This data describes a binding interaction between two proteins.

Residue-level contacts at the interface:
Residue I418 in protein 2 interacts with residue A9 in protein 1 (closest heavy-atom distance 4.0 Å).
Residue D447 in protein 2 interacts with residue T37 in protein 1 (closest heavy-atom distance 3.0 Å).
Residue T410 in protein 2 is in contact with residue S2 in protein 1 (closest heavy-atom distance 3.9 Å).
Residue W417 in protein 2 interacts with residue I10 in protein 1 (closest heavy-atom distance 3.7 Å).
Residue Y461 in protein 2 contacts residue V24 in protein 1 (closest heavy-atom distance 3.6 Å).
Residue Y461 in protein 2 contacts residue S25 in protein 1 (closest heavy-atom distance 4.5 Å).
Residue M40 in protein 2 contacts residue V24 in protein 1 (closest heavy-atom distance 3.4 Å).
Residue I414 in protein 2 is in contact with residue I6 in protein 1 (closest heavy-atom distance 3.7 Å).
Residue F458 in protein 2 interacts with residue F14 in protein 1 (closest heavy-atom distance 3.6 Å).
Residue F458 in protein 2 contacts residue A17 in protein 1 (closest heavy-atom distance 3.5 Å).
Residue R44 in protein 2 interacts with residue E26 in protein 1 (closest heavy-atom distance 3.5 Å).
Residue P45 in protein 2 interacts with residue P35 in protein 1 (closest heavy-atom distance 3.3 Å).
Residue I414 in protein 2 contacts residue Y5 in protein 1 (closest heavy-atom distance 4.0 Å).
Residue I49 in protein 2 is in contact with residue G32 in protein 1 (closest heavy-atom distance 4.9 Å).
Residue P45 in protein 2 interacts with residue I38 in protein 1 (closest heavy-atom distance 4.6 Å).
Residue I418 in protein 2 is in contact with residue S13 in protein 1 (closest heavy-atom distance 3.5 Å).
Residue Q48 in protein 2 interacts with residue G31 in protein 1 (closest heavy-atom distance 2.8 Å).
Residue F421 in protein 2 contacts residue I10 in protein 1 (closest heavy-atom distance 4.9 Å).
Residue Q48 in protein 2 interacts with residue S33 in protein 1 (closest heavy-atom distance 3.0 Å).
Residue Q413 in protein 2 interacts with residue I6 in protein 1 (closest heavy-atom distance 3.5 Å).
Residue R44 in protein 2 interacts with residue S25 in protein 1 (closest heavy-atom distance 3.5 Å).
Residue D447 in protein 2 is in contact with residue P35 in protein 1 (closest heavy-atom distance 4.9 Å).
Residue D47 in protein 2 is in contact with residue G32 in protein 1 (closest heavy-atom distance 3.8 Å).
Residue Q48 in protein 2 interacts with residue G32 in protein 1 (closest heavy-atom distance 3.0 Å).
Residue I462 in protein 2 is in contact with residue S13 in protein 1 (closest heavy-atom distance 3.5 Å).
Residue I49 in protein 2 interacts with residue G31 in protein 1 (closest heavy-atom distance 3.5 Å).
Residue D447 in protein 2 is in contact with residue I38 in protein 1 (closest heavy-atom distance 3.5 Å).
Residue R44 in protein 2 is in contact with residue D21 in protein 1 (closest heavy-atom distance 3.5 Å).
Residue Q48 in protein 2 interacts with residue S25 in protein 1 (closest heavy-atom distance 4.5 Å).
Residue A43 in protein 2 contacts residue S25 in protein 1 (closest heavy-atom distance 3.2 Å).
Residue W417 in protein 2 interacts with residue I6 in protein 1 (closest heavy-atom distance 3.5 Å).
Residue I418 in protein 2 is in contact with residue I10 in protein 1 (closest heavy-atom distance 3.5 Å).
Residue Y461 in protein 2 is in contact with residue D21 in protein 1 (closest heavy-atom distance 3.6 Å).
Residue V465 in protein 2 contacts residue S13 in protein 1 (closest heavy-atom distance 3.7 Å).
Residue I49 in protein 2 is in contact with residue F30 in protein 1 (closest heavy-atom distance 4.0 Å).
Residue M40 in protein 2 is in contact with residue F30 in protein 1 (closest heavy-atom distance 3.4 Å).
Residue P45 in protein 2 interacts with residue T34 in protein 1 (closest heavy-atom distance 4.8 Å).
Residue Q413 in protein 2 is in contact with residue S2 in protein 1 (closest heavy-atom distance 4.3 Å).
Residue M40 in protein 2 is in contact with residue S25 in protein 1 (closest heavy-atom distance 4.6 Å).
Residue I462 in protein 2 is in contact with residue F14 in protein 1 (closest heavy-atom distance 3.6 Å).
Residue F421 in protein 2 is in contact with residue F14 in protein 1 (closest heavy-atom distance 4.3 Å).
Residue D47 in protein 2 is in contact with residue S33 in protein 1 (closest heavy-atom distance 3.0 Å).
Residue V465 in protein 2 contacts residue I16 in protein 1 (closest heavy-atom distance 4.0 Å).
Residue Q48 in protein 2 is in contact with residue F30 in protein 1 (closest heavy-atom distance 4.0 Å).
Residue I462 in protein 2 is in contact with residue A17 in protein 1 (closest heavy-atom distance 3.8 Å).
Residue Y461 in protein 2 is in contact with residue A17 in protein 1 (closest heavy-atom distance 3.6 Å).
Residue P45 in protein 2 is in contact with residue S33 in protein 1 (closest heavy-atom distance 4.7 Å).
Residue F458 in protein 2 interacts with residue W18 in protein 1 (closest heavy-atom distance 3.5 Å).
Residue L425 in protein 2 is in contact with residue F14 in protein 1 (closest heavy-atom distance 4.8 Å).
Residue Q48 in protein 2 contacts residue K28 in protein 1 (closest heavy-atom distance 2.8 Å).
Residue I414 in protein 2 interacts with residue A9 in protein 1 (closest heavy-atom distance 4.0 Å).
Residue T410 in protein 2 interacts with residue I6 in protein 1 (closest heavy-atom distance 4.8 Å).
Residue F458 in protein 2 contacts residue D21 in protein 1 (closest heavy-atom distance 4.7 Å).
Residue Y461 in protein 2 interacts with residue C20 in protein 1 (closest heavy-atom distance 4.3 Å).
Residue G46 in protein 2 contacts residue P35 in protein 1 (closest heavy-atom distance 4.7 Å).

Sequence of protein 2:
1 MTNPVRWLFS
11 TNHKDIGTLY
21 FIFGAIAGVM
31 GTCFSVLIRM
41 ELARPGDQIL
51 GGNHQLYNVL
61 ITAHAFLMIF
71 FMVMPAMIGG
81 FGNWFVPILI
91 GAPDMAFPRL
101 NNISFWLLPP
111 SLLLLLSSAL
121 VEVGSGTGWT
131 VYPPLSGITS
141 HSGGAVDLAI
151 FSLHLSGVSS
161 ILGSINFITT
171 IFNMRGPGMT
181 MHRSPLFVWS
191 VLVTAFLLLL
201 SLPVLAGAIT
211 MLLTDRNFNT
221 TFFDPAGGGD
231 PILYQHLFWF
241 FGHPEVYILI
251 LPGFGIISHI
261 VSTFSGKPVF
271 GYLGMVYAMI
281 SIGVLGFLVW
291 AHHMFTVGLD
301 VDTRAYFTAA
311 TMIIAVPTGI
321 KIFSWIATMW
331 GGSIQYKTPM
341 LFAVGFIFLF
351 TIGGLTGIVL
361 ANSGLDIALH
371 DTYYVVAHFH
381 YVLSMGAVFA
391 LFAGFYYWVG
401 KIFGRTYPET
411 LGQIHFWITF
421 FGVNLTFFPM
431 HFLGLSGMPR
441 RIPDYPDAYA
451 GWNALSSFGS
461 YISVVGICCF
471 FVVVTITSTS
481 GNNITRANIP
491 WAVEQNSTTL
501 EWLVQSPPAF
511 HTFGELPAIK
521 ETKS

Sequence of protein 1:
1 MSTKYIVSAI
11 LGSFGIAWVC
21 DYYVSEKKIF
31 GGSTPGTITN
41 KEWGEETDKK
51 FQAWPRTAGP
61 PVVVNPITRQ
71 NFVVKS